Sequence of chain A:
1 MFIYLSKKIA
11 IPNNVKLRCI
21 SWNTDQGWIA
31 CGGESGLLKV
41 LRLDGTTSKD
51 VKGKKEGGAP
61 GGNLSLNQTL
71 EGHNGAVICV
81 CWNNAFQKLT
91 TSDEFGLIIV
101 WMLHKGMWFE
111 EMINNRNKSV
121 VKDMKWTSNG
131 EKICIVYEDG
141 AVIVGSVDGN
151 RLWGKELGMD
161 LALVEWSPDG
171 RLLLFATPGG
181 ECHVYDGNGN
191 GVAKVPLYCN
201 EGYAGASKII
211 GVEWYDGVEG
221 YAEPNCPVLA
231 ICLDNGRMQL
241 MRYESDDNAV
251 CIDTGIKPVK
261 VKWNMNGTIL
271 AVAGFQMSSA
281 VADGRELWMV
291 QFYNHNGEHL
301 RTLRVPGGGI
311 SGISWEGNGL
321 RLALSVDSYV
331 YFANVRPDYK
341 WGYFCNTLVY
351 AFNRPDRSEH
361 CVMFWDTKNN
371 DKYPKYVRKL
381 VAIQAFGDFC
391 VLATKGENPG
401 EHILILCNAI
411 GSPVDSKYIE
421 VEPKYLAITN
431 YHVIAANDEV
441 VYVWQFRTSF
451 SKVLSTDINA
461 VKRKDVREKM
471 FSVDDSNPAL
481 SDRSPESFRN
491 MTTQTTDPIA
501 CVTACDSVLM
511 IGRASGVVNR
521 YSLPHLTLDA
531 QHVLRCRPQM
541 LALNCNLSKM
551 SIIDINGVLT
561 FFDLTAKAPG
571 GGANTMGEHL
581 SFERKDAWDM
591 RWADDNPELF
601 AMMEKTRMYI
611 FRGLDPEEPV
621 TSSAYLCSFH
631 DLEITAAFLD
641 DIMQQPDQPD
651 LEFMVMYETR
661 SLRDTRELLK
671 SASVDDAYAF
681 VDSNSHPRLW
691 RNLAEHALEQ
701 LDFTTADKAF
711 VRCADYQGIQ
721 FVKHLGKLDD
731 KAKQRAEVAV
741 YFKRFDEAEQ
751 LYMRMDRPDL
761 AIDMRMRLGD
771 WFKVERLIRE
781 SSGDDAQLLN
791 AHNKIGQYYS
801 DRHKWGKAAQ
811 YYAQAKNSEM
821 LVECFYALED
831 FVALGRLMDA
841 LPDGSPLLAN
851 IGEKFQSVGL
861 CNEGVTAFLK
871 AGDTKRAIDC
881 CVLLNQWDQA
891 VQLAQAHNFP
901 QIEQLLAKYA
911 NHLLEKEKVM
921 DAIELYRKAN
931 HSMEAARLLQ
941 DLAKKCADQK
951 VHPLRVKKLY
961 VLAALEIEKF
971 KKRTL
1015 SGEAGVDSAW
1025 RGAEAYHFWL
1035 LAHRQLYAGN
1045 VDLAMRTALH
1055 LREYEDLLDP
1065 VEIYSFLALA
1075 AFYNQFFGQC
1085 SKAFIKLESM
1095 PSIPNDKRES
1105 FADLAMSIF

Sequence of chain B:
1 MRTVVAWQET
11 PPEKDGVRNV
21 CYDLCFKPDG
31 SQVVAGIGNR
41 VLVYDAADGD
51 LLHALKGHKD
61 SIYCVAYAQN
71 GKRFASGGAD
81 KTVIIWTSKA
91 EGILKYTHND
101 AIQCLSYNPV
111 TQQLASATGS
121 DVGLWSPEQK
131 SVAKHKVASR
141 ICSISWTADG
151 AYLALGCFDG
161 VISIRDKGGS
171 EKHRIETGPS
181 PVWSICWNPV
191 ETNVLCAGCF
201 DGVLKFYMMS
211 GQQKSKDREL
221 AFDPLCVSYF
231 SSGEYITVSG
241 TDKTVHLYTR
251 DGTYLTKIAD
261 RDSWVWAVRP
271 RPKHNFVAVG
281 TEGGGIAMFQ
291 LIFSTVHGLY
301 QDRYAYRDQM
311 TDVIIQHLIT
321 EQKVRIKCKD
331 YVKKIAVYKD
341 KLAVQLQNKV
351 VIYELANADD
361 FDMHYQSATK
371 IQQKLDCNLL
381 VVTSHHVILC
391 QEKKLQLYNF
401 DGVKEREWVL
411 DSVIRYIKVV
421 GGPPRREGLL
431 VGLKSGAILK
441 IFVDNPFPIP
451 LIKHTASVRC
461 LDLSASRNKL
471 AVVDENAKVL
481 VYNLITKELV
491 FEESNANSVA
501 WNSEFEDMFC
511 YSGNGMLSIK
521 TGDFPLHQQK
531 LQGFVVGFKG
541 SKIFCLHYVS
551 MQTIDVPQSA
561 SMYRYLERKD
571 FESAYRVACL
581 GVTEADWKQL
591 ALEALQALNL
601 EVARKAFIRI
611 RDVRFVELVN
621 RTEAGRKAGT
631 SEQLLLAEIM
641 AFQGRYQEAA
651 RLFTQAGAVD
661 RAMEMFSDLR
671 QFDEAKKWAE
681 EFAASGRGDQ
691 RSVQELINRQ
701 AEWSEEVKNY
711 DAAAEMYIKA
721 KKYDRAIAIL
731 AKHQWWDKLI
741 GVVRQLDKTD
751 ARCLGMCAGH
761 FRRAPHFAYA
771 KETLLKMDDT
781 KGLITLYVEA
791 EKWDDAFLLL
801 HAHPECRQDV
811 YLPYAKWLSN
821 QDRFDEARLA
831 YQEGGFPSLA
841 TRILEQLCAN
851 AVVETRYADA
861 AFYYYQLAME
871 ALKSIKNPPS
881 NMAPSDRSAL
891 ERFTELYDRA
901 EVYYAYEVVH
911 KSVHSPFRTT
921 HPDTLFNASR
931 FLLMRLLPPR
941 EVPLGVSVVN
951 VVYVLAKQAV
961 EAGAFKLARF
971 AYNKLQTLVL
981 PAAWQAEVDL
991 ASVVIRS

These two protein chains interact to form a complex.

Interface contacts:
Residue W771 in chain A interacts with residue R609 in chain B (closest heavy-atom distance 3.5 Å).
Residue V740 in chain A is in contact with residue V613 in chain B (closest heavy-atom distance 3.2 Å).
Residue A791 in chain A interacts with residue R609 in chain B (closest heavy-atom distance 3.3 Å).
Residue R767 in chain A interacts with residue R611 in chain B (closest heavy-atom distance 3.3 Å).
Residue Y716 in chain A interacts with residue Y646 in chain B (closest heavy-atom distance 3.0 Å).
Residue K916 in chain A interacts with residue W408 in chain B (closest heavy-atom distance 3.3 Å).
Residue F710 in chain A contacts residue L669 in chain B (closest heavy-atom distance 3.2 Å).
Residue Y798 in chain A interacts with residue C579 in chain B (closest heavy-atom distance 3.1 Å).
Residue V858 in chain A is in contact with residue F442 in chain B (closest heavy-atom distance 3.1 Å).
Residue S857 in chain A contacts residue K440 in chain B (closest heavy-atom distance 3.3 Å).
Residue K743 in chain A contacts residue R611 in chain B (closest heavy-atom distance 3.3 Å).
Residue V711 in chain A interacts with residue D668 in chain B (closest heavy-atom distance 3.2 Å).
Residue L883 in chain A is in contact with residue F447 in chain B (closest heavy-atom distance 3.2 Å).
Residue V711 in chain A contacts residue R670 in chain B (closest heavy-atom distance 3.0 Å).
Residue V858 in chain A interacts with residue R426 in chain B (closest heavy-atom distance 2.4 Å).
Residue E829 in chain A interacts with residue Y300 in chain B (closest heavy-atom distance 2.9 Å).
Residue C713 in chain A interacts with residue L669 in chain B (closest heavy-atom distance 3.2 Å).
Residue K916 in chain A contacts residue P446 in chain B (closest heavy-atom distance 3.3 Å).
Residue H912 in chain A is in contact with residue P448 in chain B (closest heavy-atom distance 3.3 Å).
Residue E917 in chain A interacts with residue E407 in chain B (closest heavy-atom distance 2.9 Å).
Residue W805 in chain A interacts with residue S503 in chain B (closest heavy-atom distance 3.6 Å).
Residue L768 in chain A interacts with residue R611 in chain B (closest heavy-atom distance 3.0 Å).
Residue E829 in chain A contacts residue Y338 in chain B (closest heavy-atom distance 2.7 Å).
Residue R712 in chain A is in contact with residue R670 in chain B (closest heavy-atom distance 3.4 Å).
Residue Y909 in chain A interacts with residue F447 in chain B (closest heavy-atom distance 3.2 Å).
Residue K743 in chain A is in contact with residue I610 in chain B (closest heavy-atom distance 3.3 Å).
Residue F710 in chain A is in contact with residue D668 in chain B (closest heavy-atom distance 3.2 Å).
Residue Y741 in chain A contacts residue E617 in chain B (closest heavy-atom distance 3.1 Å).
Residue V858 in chain A interacts with residue R467 in chain B (closest heavy-atom distance 3.4 Å).
Residue Q717 in chain A is in contact with residue R614 in chain B (closest heavy-atom distance 3.4 Å).
Residue E829 in chain A contacts residue K339 in chain B (closest heavy-atom distance 2.8 Å).
Residue N790 in chain A interacts with residue K605 in chain B (closest heavy-atom distance 3.2 Å).
Residue H803 in chain A is in contact with residue S503 in chain B (closest heavy-atom distance 3.4 Å).
Residue E915 in chain A contacts residue V409 in chain B (closest heavy-atom distance 2.9 Å).
Residue D715 in chain A interacts with residue L669 in chain B (closest heavy-atom distance 3.2 Å).
Residue Y716 in chain A contacts residue M665 in chain B (closest heavy-atom distance 3.5 Å).
Residue Q787 in chain A is in contact with residue I608 in chain B (closest heavy-atom distance 3.4 Å).
Residue K794 in chain A is in contact with residue R609 in chain B (closest heavy-atom distance 3.6 Å).
Residue K854 in chain A contacts residue R467 in chain B (closest heavy-atom distance 3.2 Å).
Residue D801 in chain A interacts with residue L580 in chain B (closest heavy-atom distance 3.5 Å).
Residue K916 in chain A contacts residue V409 in chain B (closest heavy-atom distance 2.8 Å).
Residue V711 in chain A is in contact with residue L669 in chain B (closest heavy-atom distance 3.1 Å).
Residue D801 in chain A contacts residue E504 in chain B (closest heavy-atom distance 2.9 Å).
Residue L884 in chain A contacts residue N445 in chain B (closest heavy-atom distance 3.5 Å).
Residue A714 in chain A is in contact with residue Q671 in chain B (closest heavy-atom distance 3.2 Å).
Residue G859 in chain A is in contact with residue R426 in chain B (closest heavy-atom distance 3.2 Å).
Residue E829 in chain A contacts residue G422 in chain B (closest heavy-atom distance 3.2 Å).
Residue Y826 in chain A contacts residue R467 in chain B (closest heavy-atom distance 2.5 Å).
Residue Q717 in chain A is in contact with residue R621 in chain B (closest heavy-atom distance 3.6 Å).
Residue Y826 in chain A contacts residue S466 in chain B (closest heavy-atom distance 3.4 Å).
Residue L884 in chain A contacts residue F447 in chain B (closest heavy-atom distance 3.6 Å).
Residue R802 in chain A contacts residue L580 in chain B (closest heavy-atom distance 2.6 Å).
Residue S857 in chain A is in contact with residue R467 in chain B (closest heavy-atom distance 3.5 Å).
Residue K854 in chain A interacts with residue S466 in chain B (closest heavy-atom distance 2.3 Å).
Residue Y826 in chain A is in contact with residue A465 in chain B (closest heavy-atom distance 3.1 Å).
Residue H912 in chain A is in contact with residue F447 in chain B (closest heavy-atom distance 3.4 Å).
Residue S857 in chain A is in contact with residue F442 in chain B (closest heavy-atom distance 3.1 Å).
Residue R802 in chain A is in contact with residue E504 in chain B (closest heavy-atom distance 2.8 Å).
Residue K916 in chain A contacts residue E407 in chain B (closest heavy-atom distance 3.5 Å).
Residue R802 in chain A is in contact with residue K539 in chain B (closest heavy-atom distance 3.6 Å).